Contacts between the two chains:
Residue K282 in protein 2 interacts with residue Y196 in protein 1 (closest heavy-atom distance 3.4 Å).
Residue Q127 in protein 2 contacts residue F185 in protein 1 (closest heavy-atom distance 4.5 Å).
Residue S180 in protein 2 is in contact with residue T194 in protein 1 (closest heavy-atom distance 3.5 Å).
Residue S287 in protein 2 contacts residue T194 in protein 1 (closest heavy-atom distance 4.1 Å).
Residue L89 in protein 2 contacts residue L195 in protein 1 (closest heavy-atom distance 3.2 Å).
Residue L449 in protein 2 is in contact with residue T194 in protein 1 (closest heavy-atom distance 4.0 Å).
Residue Q397 in protein 2 contacts residue H200 in protein 1 (closest heavy-atom distance 3.0 Å).
Residue N300 in protein 2 is in contact with residue D183 in protein 1 (closest heavy-atom distance 2.6 Å).
Residue L93 in protein 2 contacts residue V181 in protein 1 (closest heavy-atom distance 4.0 Å).
Residue Q127 in protein 2 is in contact with residue M186 in protein 1 (closest heavy-atom distance 4.2 Å).
Residue Y272 in protein 2 is in contact with residue F203 in protein 1 (closest heavy-atom distance 4.3 Å).
Residue W379 in protein 2 contacts residue L177 in protein 1 (closest heavy-atom distance 4.3 Å).
Residue A296 in protein 2 interacts with residue D183 in protein 1 (closest heavy-atom distance 3.4 Å).
Residue P280 in protein 2 is in contact with residue Y196 in protein 1 (closest heavy-atom distance 4.5 Å).
Residue L89 in protein 2 interacts with residue T192 in protein 1 (closest heavy-atom distance 4.0 Å).
Residue Y272 in protein 2 is in contact with residue V204 in protein 1 (closest heavy-atom distance 3.0 Å).
Residue S299 in protein 2 is in contact with residue F188 in protein 1 (closest heavy-atom distance 3.0 Å).
Residue T378 in protein 2 is in contact with residue N173 in protein 1 (closest heavy-atom distance 4.7 Å).
Residue I292 in protein 2 interacts with residue T192 in protein 1 (closest heavy-atom distance 3.8 Å).
Residue T445 in protein 2 interacts with residue T192 in protein 1 (closest heavy-atom distance 4.5 Å).
Residue S287 in protein 2 is in contact with residue Y196 in protein 1 (closest heavy-atom distance 4.3 Å).
Residue Q397 in protein 2 contacts residue L199 in protein 1 (closest heavy-atom distance 3.5 Å).
Residue Y131 in protein 2 contacts residue M186 in protein 1 (closest heavy-atom distance 3.5 Å).
Residue S82 in protein 2 interacts with residue G189 in protein 1 (closest heavy-atom distance 4.4 Å).
Residue Y272 in protein 2 contacts residue F205 in protein 1 (closest heavy-atom distance 4.4 Å).
Residue A296 in protein 2 interacts with residue A180 in protein 1 (closest heavy-atom distance 4.6 Å).
Residue N277 in protein 2 contacts residue H200 in protein 1 (closest heavy-atom distance 3.2 Å).
Residue V85 in protein 2 contacts residue T192 in protein 1 (closest heavy-atom distance 3.0 Å).
Residue I81 in protein 2 interacts with residue T192 in protein 1 (closest heavy-atom distance 4.5 Å).
Residue Q116 in protein 2 contacts residue L195 in protein 1 (closest heavy-atom distance 4.5 Å).
Residue N288 in protein 2 contacts residue T193 in protein 1 (closest heavy-atom distance 3.5 Å).
Residue Q275 in protein 2 interacts with residue Y202 in protein 1 (closest heavy-atom distance 3.6 Å).
Residue I292 in protein 2 is in contact with residue T193 in protein 1 (closest heavy-atom distance 3.2 Å).
Residue L293 in protein 2 is in contact with residue L184 in protein 1 (closest heavy-atom distance 4.0 Å).
Residue L297 in protein 2 is in contact with residue D183 in protein 1 (closest heavy-atom distance 3.9 Å).
Residue M399 in protein 2 contacts residue H200 in protein 1 (closest heavy-atom distance 4.2 Å).
Residue V130 in protein 2 contacts residue M186 in protein 1 (closest heavy-atom distance 3.3 Å).
Residue I292 in protein 2 is in contact with residue F191 in protein 1 (closest heavy-atom distance 4.1 Å).
Residue A97 in protein 2 is in contact with residue Y174 in protein 1 (closest heavy-atom distance 4.5 Å).
Residue V85 in protein 2 is in contact with residue T193 in protein 1 (closest heavy-atom distance 2.9 Å).
Residue I183 in protein 2 contacts residue T194 in protein 1 (closest heavy-atom distance 4.6 Å).
Residue Y279 in protein 2 is in contact with residue S198 in protein 1 (closest heavy-atom distance 3.8 Å).
Residue L449 in protein 2 interacts with residue T193 in protein 1 (closest heavy-atom distance 3.3 Å).
Residue M136 in protein 2 is in contact with residue M186 in protein 1 (closest heavy-atom distance 4.6 Å).
Residue V382 in protein 2 is in contact with residue Y174 in protein 1 (closest heavy-atom distance 4.0 Å).
Residue L293 in protein 2 is in contact with residue A180 in protein 1 (closest heavy-atom distance 4.1 Å).
Residue Q397 in protein 2 is in contact with residue S198 in protein 1 (closest heavy-atom distance 4.5 Å).
Residue Y279 in protein 2 interacts with residue H200 in protein 1 (closest heavy-atom distance 4.7 Å).
Residue Q275 in protein 2 is in contact with residue F203 in protein 1 (closest heavy-atom distance 3.4 Å).
Residue I292 in protein 2 is in contact with residue L184 in protein 1 (closest heavy-atom distance 4.1 Å).
Residue L449 in protein 2 is in contact with residue T192 in protein 1 (closest heavy-atom distance 3.8 Å).
Residue A296 in protein 2 interacts with residue L184 in protein 1 (closest heavy-atom distance 4.0 Å).
Residue Q92 in protein 2 interacts with residue L195 in protein 1 (closest heavy-atom distance 4.2 Å).
Residue G88 in protein 2 interacts with residue L195 in protein 1 (closest heavy-atom distance 4.6 Å).
Residue I289 in protein 2 contacts residue T193 in protein 1 (closest heavy-atom distance 3.8 Å).
Residue L293 in protein 2 is in contact with residue L177 in protein 1 (closest heavy-atom distance 4.6 Å).
Residue L93 in protein 2 interacts with residue L177 in protein 1 (closest heavy-atom distance 3.5 Å).
Residue I267 in protein 2 is in contact with residue H200 in protein 1 (closest heavy-atom distance 3.9 Å).
Residue Y276 in protein 2 contacts residue Y202 in protein 1 (closest heavy-atom distance 4.4 Å).
Residue N277 in protein 2 interacts with residue Y202 in protein 1 (closest heavy-atom distance 3.5 Å).

Sequence of protein 1:
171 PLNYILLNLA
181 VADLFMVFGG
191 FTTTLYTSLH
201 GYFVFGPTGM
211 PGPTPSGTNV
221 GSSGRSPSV

This data describes a binding interaction between two proteins.

Sequence of protein 2:
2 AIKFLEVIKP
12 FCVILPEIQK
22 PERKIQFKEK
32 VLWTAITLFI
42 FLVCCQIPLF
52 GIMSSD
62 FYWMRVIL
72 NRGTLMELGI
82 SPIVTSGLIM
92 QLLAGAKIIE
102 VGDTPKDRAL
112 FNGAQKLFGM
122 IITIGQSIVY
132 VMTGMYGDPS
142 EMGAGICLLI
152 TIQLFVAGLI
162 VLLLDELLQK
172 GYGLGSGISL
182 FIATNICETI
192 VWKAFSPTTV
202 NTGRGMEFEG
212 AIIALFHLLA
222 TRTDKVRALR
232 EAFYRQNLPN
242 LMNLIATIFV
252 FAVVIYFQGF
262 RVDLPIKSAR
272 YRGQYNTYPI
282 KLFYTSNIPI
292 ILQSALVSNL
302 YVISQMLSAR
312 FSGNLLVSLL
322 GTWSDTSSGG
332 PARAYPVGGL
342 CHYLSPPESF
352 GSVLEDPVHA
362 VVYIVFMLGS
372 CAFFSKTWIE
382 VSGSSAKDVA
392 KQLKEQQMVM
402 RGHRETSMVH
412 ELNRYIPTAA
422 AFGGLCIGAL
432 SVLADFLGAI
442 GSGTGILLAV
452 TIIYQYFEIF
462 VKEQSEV